Residue-level contacts at the interface:
Residue V96 in protein 2 interacts with residue D73 in protein 1 (closest heavy-atom distance 3.1 Å).
Residue R23 in protein 2 interacts with residue E79 in protein 1 (closest heavy-atom distance 3.9 Å).
Residue L99 in protein 2 contacts residue F80 in protein 1 (closest heavy-atom distance 3.3 Å).
Residue L99 in protein 2 contacts residue A57 in protein 1 (closest heavy-atom distance 3.5 Å).
Residue L129 in protein 2 contacts residue L91 in protein 1 (closest heavy-atom distance 4.0 Å).
Residue L94 in protein 2 contacts residue Y67 in protein 1 (closest heavy-atom distance 4.6 Å).
Residue D120 in protein 2 interacts with residue L88 in protein 1 (closest heavy-atom distance 2.1 Å).
Residue L125 in protein 2 is in contact with residue D95 in protein 1 (closest heavy-atom distance 4.9 Å).
Residue L99 in protein 2 interacts with residue A94 in protein 1 (closest heavy-atom distance 3.9 Å).
Residue P95 in protein 2 contacts residue D73 in protein 1 (closest heavy-atom distance 2.3 Å).
Residue V96 in protein 2 is in contact with residue Y60 in protein 1 (closest heavy-atom distance 4.8 Å).
Residue Y97 in protein 2 contacts residue E79 in protein 1 (closest heavy-atom distance 4.5 Å).
Residue P22 in protein 2 is in contact with residue E79 in protein 1 (closest heavy-atom distance 4.5 Å).
Residue Q73 in protein 2 is in contact with residue S71 in protein 1 (closest heavy-atom distance 3.2 Å).
Residue Y97 in protein 2 contacts residue Y63 in protein 1 (closest heavy-atom distance 3.2 Å).
Residue L99 in protein 2 is in contact with residue I82 in protein 1 (closest heavy-atom distance 3.6 Å).
Residue D128 in protein 2 is in contact with residue L91 in protein 1 (closest heavy-atom distance 3.8 Å).
Residue V106 in protein 2 contacts residue S87 in protein 1 (closest heavy-atom distance 4.3 Å).
Residue R102 in protein 2 interacts with residue F80 in protein 1 (closest heavy-atom distance 2.0 Å).
Residue L94 in protein 2 is in contact with residue E79 in protein 1 (closest heavy-atom distance 3.5 Å).
Residue R102 in protein 2 interacts with residue E81 in protein 1 (closest heavy-atom distance 2.9 Å).
Residue K100 in protein 2 is in contact with residue Y60 in protein 1 (closest heavy-atom distance 4.5 Å).
Residue L99 in protein 2 contacts residue L90 in protein 1 (closest heavy-atom distance 4.1 Å).
Residue Y97 in protein 2 interacts with residue Y67 in protein 1 (closest heavy-atom distance 4.6 Å).
Residue T93 in protein 2 is in contact with residue D73 in protein 1 (closest heavy-atom distance 3.6 Å).
Residue S21 in protein 2 contacts residue D73 in protein 1 (closest heavy-atom distance 4.9 Å).
Residue T98 in protein 2 interacts with residue Y63 in protein 1 (closest heavy-atom distance 4.4 Å).
Residue V122 in protein 2 contacts residue L91 in protein 1 (closest heavy-atom distance 3.8 Å).
Residue L125 in protein 2 interacts with residue L88 in protein 1 (closest heavy-atom distance 4.9 Å).
Residue C103 in protein 2 is in contact with residue L90 in protein 1 (closest heavy-atom distance 3.0 Å).
Residue L99 in protein 2 is in contact with residue Y60 in protein 1 (closest heavy-atom distance 1.6 Å).
Residue L94 in protein 2 contacts residue D74 in protein 1 (closest heavy-atom distance 4.3 Å).
Residue V96 in protein 2 interacts with residue I77 in protein 1 (closest heavy-atom distance 3.4 Å).
Residue C103 in protein 2 contacts residue I82 in protein 1 (closest heavy-atom distance 2.8 Å).
Residue L125 in protein 2 interacts with residue L92 in protein 1 (closest heavy-atom distance 3.6 Å).
Residue L125 in protein 2 interacts with residue L91 in protein 1 (closest heavy-atom distance 1.8 Å).
Residue L94 in protein 2 interacts with residue D73 in protein 1 (closest heavy-atom distance 1.5 Å).
Residue L99 in protein 2 is in contact with residue L97 in protein 1 (closest heavy-atom distance 4.0 Å).
Residue P95 in protein 2 is in contact with residue Y67 in protein 1 (closest heavy-atom distance 3.1 Å).
Residue V96 in protein 2 is in contact with residue Y67 in protein 1 (closest heavy-atom distance 1.1 Å).
Residue I121 in protein 2 is in contact with residue L88 in protein 1 (closest heavy-atom distance 4.3 Å).
Residue T98 in protein 2 contacts residue N64 in protein 1 (closest heavy-atom distance 3.4 Å).
Residue I121 in protein 2 is in contact with residue S87 in protein 1 (closest heavy-atom distance 4.2 Å).
Residue V96 in protein 2 interacts with residue Y63 in protein 1 (closest heavy-atom distance 3.2 Å).
Residue Y97 in protein 2 is in contact with residue F80 in protein 1 (closest heavy-atom distance 3.3 Å).
Residue L99 in protein 2 contacts residue K56 in protein 1 (closest heavy-atom distance 4.0 Å).
Residue I121 in protein 2 interacts with residue L91 in protein 1 (closest heavy-atom distance 2.9 Å).
Residue Q73 in protein 2 interacts with residue E72 in protein 1 (closest heavy-atom distance 3.8 Å).
Residue V122 in protein 2 contacts residue L92 in protein 1 (closest heavy-atom distance 4.5 Å).
Residue V106 in protein 2 interacts with residue I82 in protein 1 (closest heavy-atom distance 3.1 Å).
Residue R102 in protein 2 contacts residue I82 in protein 1 (closest heavy-atom distance 3.7 Å).
Residue Q73 in protein 2 is in contact with residue D73 in protein 1 (closest heavy-atom distance 3.7 Å).
Residue T98 in protein 2 contacts residue F80 in protein 1 (closest heavy-atom distance 4.4 Å).
Residue T98 in protein 2 contacts residue Y60 in protein 1 (closest heavy-atom distance 1.6 Å).
Residue Y97 in protein 2 is in contact with residue Y60 in protein 1 (closest heavy-atom distance 4.0 Å).
Residue L110 in protein 2 interacts with residue T84 in protein 1 (closest heavy-atom distance 3.1 Å).
Residue R102 in protein 2 is in contact with residue E79 in protein 1 (closest heavy-atom distance 4.5 Å).

These two protein chains interact to form a complex.

Sequence of protein 2:
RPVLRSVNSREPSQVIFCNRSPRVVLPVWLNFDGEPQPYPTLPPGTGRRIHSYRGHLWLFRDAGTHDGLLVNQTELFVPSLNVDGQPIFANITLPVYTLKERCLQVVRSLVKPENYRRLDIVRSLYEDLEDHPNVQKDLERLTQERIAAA

Sequence of protein 1:
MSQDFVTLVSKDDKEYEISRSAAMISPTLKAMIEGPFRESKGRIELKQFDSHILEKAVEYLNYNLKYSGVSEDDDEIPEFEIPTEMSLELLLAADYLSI